Sequence of the second protein:
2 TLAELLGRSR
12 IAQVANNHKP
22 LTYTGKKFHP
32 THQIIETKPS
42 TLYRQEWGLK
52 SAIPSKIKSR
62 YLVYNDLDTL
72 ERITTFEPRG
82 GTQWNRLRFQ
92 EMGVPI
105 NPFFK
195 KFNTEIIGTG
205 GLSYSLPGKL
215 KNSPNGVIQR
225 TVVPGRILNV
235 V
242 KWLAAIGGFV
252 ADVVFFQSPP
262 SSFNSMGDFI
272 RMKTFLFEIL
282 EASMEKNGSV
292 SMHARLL

This data describes a binding interaction between two proteins.

Contacts between the two chains:
Residue K57 in the second protein is in contact with residue G176 in the first protein (closest heavy-atom distance 3.6 Å).
Residue S52 in the second protein is in contact with residue Y177 in the first protein (closest heavy-atom distance 4.7 Å).
Residue K57 in the second protein contacts residue K175 in the first protein (closest heavy-atom distance 4.3 Å).
Residue E78 in the second protein is in contact with residue R174 in the first protein (closest heavy-atom distance 3.3 Å).
Residue F77 in the second protein interacts with residue K175 in the first protein (closest heavy-atom distance 3.1 Å).
Residue A53 in the second protein interacts with residue Y177 in the first protein (closest heavy-atom distance 4.7 Å).
Residue P55 in the second protein interacts with residue Y177 in the first protein (closest heavy-atom distance 3.6 Å).
Residue I74 in the second protein contacts residue Y177 in the first protein (closest heavy-atom distance 4.0 Å).
Residue I58 in the second protein is in contact with residue K175 in the first protein (closest heavy-atom distance 3.5 Å).
Residue E72 in the second protein is in contact with residue I168 in the first protein (closest heavy-atom distance 4.3 Å).
Residue F77 in the second protein is in contact with residue Y177 in the first protein (closest heavy-atom distance 3.8 Å).
Residue K57 in the second protein contacts residue K173 in the first protein (closest heavy-atom distance 3.4 Å).
Residue E72 in the second protein is in contact with residue R164 in the first protein (closest heavy-atom distance 3.3 Å).
Residue K57 in the second protein is in contact with residue R174 in the first protein (closest heavy-atom distance 3.4 Å).
Residue P55 in the second protein is in contact with residue K175 in the first protein (closest heavy-atom distance 3.6 Å).
Residue R73 in the second protein contacts residue Y177 in the first protein (closest heavy-atom distance 4.7 Å).
Residue I74 in the second protein contacts residue A172 in the first protein (closest heavy-atom distance 4.9 Å).
Residue I54 in the second protein contacts residue Y177 in the first protein (closest heavy-atom distance 4.8 Å).
Residue P55 in the second protein interacts with residue G176 in the first protein (closest heavy-atom distance 3.6 Å).
Residue I74 in the second protein contacts residue I168 in the first protein (closest heavy-atom distance 4.9 Å).
Residue T75 in the second protein interacts with residue Y177 in the first protein (closest heavy-atom distance 3.0 Å).
Residue E78 in the second protein is in contact with residue K175 in the first protein (closest heavy-atom distance 3.0 Å).

Sequence of the first protein:
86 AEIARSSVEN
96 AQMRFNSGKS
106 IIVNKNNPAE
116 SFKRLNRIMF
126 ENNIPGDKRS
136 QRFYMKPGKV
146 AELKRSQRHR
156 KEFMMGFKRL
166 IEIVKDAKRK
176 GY